Sequence of protein 2:
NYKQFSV

These two protein chains interact to form a complex.

Sequence of protein 1:
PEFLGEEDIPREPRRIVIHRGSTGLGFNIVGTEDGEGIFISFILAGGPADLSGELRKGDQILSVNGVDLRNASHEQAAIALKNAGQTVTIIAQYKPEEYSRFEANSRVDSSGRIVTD

Residue-level contacts at the interface:
Residue N30 in protein 1 contacts residue S8 in protein 2 (closest heavy-atom distance 2.4 Å).
Residue V32 in protein 1 interacts with residue Y4 in protein 2 (closest heavy-atom distance 3.9 Å).
Residue E77 in protein 1 contacts residue F7 in protein 2 (closest heavy-atom distance 3.8 Å).
Residue I31 in protein 1 contacts residue F7 in protein 2 (closest heavy-atom distance 2.9 Å).
Residue K84 in protein 1 interacts with residue S8 in protein 2 (closest heavy-atom distance 3.6 Å).
Residue L83 in protein 1 contacts residue V9 in protein 2 (closest heavy-atom distance 4.1 Å).
Residue E35 in protein 1 contacts residue Y4 in protein 2 (closest heavy-atom distance 5.0 Å).
Residue K84 in protein 1 contacts residue V9 in protein 2 (closest heavy-atom distance 4.6 Å).
Residue N30 in protein 1 interacts with residue V9 in protein 2 (closest heavy-atom distance 4.8 Å).
Residue A80 in protein 1 interacts with residue F7 in protein 2 (closest heavy-atom distance 3.7 Å).
Residue F29 in protein 1 interacts with residue V9 in protein 2 (closest heavy-atom distance 3.0 Å).
Residue H76 in protein 1 is in contact with residue F7 in protein 2 (closest heavy-atom distance 3.7 Å).
Residue F29 in protein 1 contacts residue F7 in protein 2 (closest heavy-atom distance 4.2 Å).
Residue G33 in protein 1 is in contact with residue K5 in protein 2 (closest heavy-atom distance 3.2 Å).
Residue G33 in protein 1 contacts residue Y4 in protein 2 (closest heavy-atom distance 3.4 Å).
Residue S43 in protein 1 interacts with residue Q6 in protein 2 (closest heavy-atom distance 2.7 Å).
Residue L27 in protein 1 contacts residue V9 in protein 2 (closest heavy-atom distance 2.7 Å).
Residue N30 in protein 1 contacts residue F7 in protein 2 (closest heavy-atom distance 3.0 Å).
Residue V32 in protein 1 interacts with residue Q6 in protein 2 (closest heavy-atom distance 3.3 Å).
Residue F104 in protein 1 interacts with residue Y4 in protein 2 (closest heavy-atom distance 4.0 Å).
Residue G33 in protein 1 contacts residue N3 in protein 2 (closest heavy-atom distance 3.9 Å).
Residue D36 in protein 1 interacts with residue N3 in protein 2 (closest heavy-atom distance 3.4 Å).
Residue T34 in protein 1 interacts with residue N3 in protein 2 (closest heavy-atom distance 3.0 Å).
Residue A80 in protein 1 interacts with residue V9 in protein 2 (closest heavy-atom distance 4.2 Å).
Residue H76 in protein 1 contacts residue Y4 in protein 2 (closest heavy-atom distance 4.1 Å).
Residue G28 in protein 1 contacts residue V9 in protein 2 (closest heavy-atom distance 2.9 Å).
Residue N30 in protein 1 contacts residue Q6 in protein 2 (closest heavy-atom distance 3.8 Å).
Residue V32 in protein 1 contacts residue K5 in protein 2 (closest heavy-atom distance 3.6 Å).
Residue H76 in protein 1 contacts residue K5 in protein 2 (closest heavy-atom distance 3.4 Å).
Residue H76 in protein 1 contacts residue N3 in protein 2 (closest heavy-atom distance 3.1 Å).
Residue F44 in protein 1 contacts residue Q6 in protein 2 (closest heavy-atom distance 4.9 Å).
Residue E35 in protein 1 contacts residue N3 in protein 2 (closest heavy-atom distance 2.8 Å).
Residue I31 in protein 1 contacts residue Q6 in protein 2 (closest heavy-atom distance 3.0 Å).
Residue R22 in protein 1 contacts residue V9 in protein 2 (closest heavy-atom distance 4.4 Å).
Residue T34 in protein 1 contacts residue Y4 in protein 2 (closest heavy-atom distance 4.4 Å).
Residue I31 in protein 1 contacts residue K5 in protein 2 (closest heavy-atom distance 4.0 Å).
Residue I31 in protein 1 contacts residue V9 in protein 2 (closest heavy-atom distance 4.6 Å).
Residue F29 in protein 1 interacts with residue S8 in protein 2 (closest heavy-atom distance 3.9 Å).
Residue K84 in protein 1 interacts with residue F7 in protein 2 (closest heavy-atom distance 4.5 Å).
Residue G26 in protein 1 is in contact with residue V9 in protein 2 (closest heavy-atom distance 3.5 Å).